Sequence of the second protein:
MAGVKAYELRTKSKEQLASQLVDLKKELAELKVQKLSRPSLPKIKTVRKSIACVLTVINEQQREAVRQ

Sequence of the first protein:
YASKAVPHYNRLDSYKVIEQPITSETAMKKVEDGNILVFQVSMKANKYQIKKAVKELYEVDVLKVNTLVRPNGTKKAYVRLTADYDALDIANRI

Residue-level contacts at the interface:
Residue H53 in the first protein is in contact with residue V66 in the second protein (closest heavy-atom distance 5.0 Å).
Residue R138 in the first protein interacts with residue V33 in the second protein (closest heavy-atom distance 4.8 Å).
Residue I139 in the first protein is in contact with residue V33 in the second protein (closest heavy-atom distance 4.5 Å).

The following describes two proteins that form a bound complex.